Residue-level contacts at the interface:
Residue V41 in protein 2 is in contact with residue L13 in protein 1 (closest heavy-atom distance 3.7 Å).
Residue E48 in protein 2 contacts residue F9 in protein 1 (closest heavy-atom distance 3.2 Å).
Residue L44 in protein 2 contacts residue F9 in protein 1 (closest heavy-atom distance 3.7 Å).
Residue L44 in protein 2 is in contact with residue L13 in protein 1 (closest heavy-atom distance 4.1 Å).
Residue S53 in protein 2 is in contact with residue S5 in protein 1 (closest heavy-atom distance 4.3 Å).
Residue L54 in protein 2 is in contact with residue L6 in protein 1 (closest heavy-atom distance 3.6 Å).
Residue L54 in protein 2 interacts with residue S5 in protein 1 (closest heavy-atom distance 3.6 Å).
Residue D57 in protein 2 contacts residue T3 in protein 1 (closest heavy-atom distance 3.7 Å).
Residue V41 in protein 2 is in contact with residue F9 in protein 1 (closest heavy-atom distance 4.3 Å).
Residue L54 in protein 2 interacts with residue F9 in protein 1 (closest heavy-atom distance 4.3 Å).
Residue I55 in protein 2 contacts residue T3 in protein 1 (closest heavy-atom distance 2.5 Å).
Residue D57 in protein 2 interacts with residue S1 in protein 1 (closest heavy-atom distance 3.2 Å).
Residue L56 in protein 2 is in contact with residue T3 in protein 1 (closest heavy-atom distance 4.2 Å).
Residue L56 in protein 2 contacts residue L6 in protein 1 (closest heavy-atom distance 4.2 Å).
Residue I45 in protein 2 is in contact with residue F9 in protein 1 (closest heavy-atom distance 3.5 Å).
Residue I55 in protein 2 interacts with residue L6 in protein 1 (closest heavy-atom distance 4.6 Å).
Residue I55 in protein 2 is in contact with residue S5 in protein 1 (closest heavy-atom distance 3.4 Å).

Sequence of protein 2:
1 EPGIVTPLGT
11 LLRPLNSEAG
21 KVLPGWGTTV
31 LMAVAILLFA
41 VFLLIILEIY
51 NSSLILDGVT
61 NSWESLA

The following describes two proteins that form a bound complex.

Sequence of protein 1:
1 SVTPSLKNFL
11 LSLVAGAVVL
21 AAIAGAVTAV